Sequence of chain B:
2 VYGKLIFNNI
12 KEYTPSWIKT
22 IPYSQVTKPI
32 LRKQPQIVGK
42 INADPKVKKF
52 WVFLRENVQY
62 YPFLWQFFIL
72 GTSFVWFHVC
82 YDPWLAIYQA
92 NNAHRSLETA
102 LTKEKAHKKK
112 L

Contacts between the two chains:
Residue R56 in chain A contacts residue Y14 in chain B (closest heavy-atom distance 2.9 Å).
Residue F69 in chain A contacts residue I38 in chain B (closest heavy-atom distance 4.1 Å).
Residue G57 in chain A contacts residue Y14 in chain B (closest heavy-atom distance 4.9 Å).
Residue Y54 in chain A interacts with residue Y14 in chain B (closest heavy-atom distance 3.8 Å).
Residue E55 in chain A is in contact with residue Y14 in chain B (closest heavy-atom distance 3.4 Å).

Sequence of chain A:
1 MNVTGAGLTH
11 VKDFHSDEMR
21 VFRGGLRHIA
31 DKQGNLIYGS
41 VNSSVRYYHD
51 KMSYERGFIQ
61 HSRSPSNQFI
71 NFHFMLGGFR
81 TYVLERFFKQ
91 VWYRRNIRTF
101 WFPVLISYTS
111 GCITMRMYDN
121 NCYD

The following describes two proteins that form a bound complex.